Sequence of protein 1:
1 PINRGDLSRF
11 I

These two protein chains interact to form a complex.

Contacts between the two chains:
Residue V244 in protein 2 interacts with residue S8 in protein 1 (closest heavy-atom distance 3.9 Å).
Residue G243 in protein 2 is in contact with residue R4 in protein 1 (closest heavy-atom distance 2.7 Å).
Residue G307 in protein 2 is in contact with residue I2 in protein 1 (closest heavy-atom distance 3.6 Å).
Residue Y308 in protein 2 is in contact with residue G5 in protein 1 (closest heavy-atom distance 3.6 Å).
Residue N245 in protein 2 interacts with residue G5 in protein 1 (closest heavy-atom distance 3.2 Å).
Residue V195 in protein 2 interacts with residue G5 in protein 1 (closest heavy-atom distance 3.9 Å).
Residue G307 in protein 2 interacts with residue G5 in protein 1 (closest heavy-atom distance 2.5 Å).
Residue Y378 in protein 2 is in contact with residue I2 in protein 1 (closest heavy-atom distance 3.4 Å).
Residue G243 in protein 2 interacts with residue S8 in protein 1 (closest heavy-atom distance 2.9 Å).
Residue R321 in protein 2 interacts with residue G5 in protein 1 (closest heavy-atom distance 4.0 Å).
Residue G307 in protein 2 is in contact with residue R4 in protein 1 (closest heavy-atom distance 3.4 Å).
Residue G307 in protein 2 is in contact with residue D6 in protein 1 (closest heavy-atom distance 4.8 Å).
Residue G307 in protein 2 interacts with residue N3 in protein 1 (closest heavy-atom distance 4.1 Å).
Residue N245 in protein 2 interacts with residue D6 in protein 1 (closest heavy-atom distance 4.6 Å).
Residue R321 in protein 2 contacts residue D6 in protein 1 (closest heavy-atom distance 2.9 Å).
Residue R321 in protein 2 contacts residue R4 in protein 1 (closest heavy-atom distance 4.2 Å).
Residue Y308 in protein 2 is in contact with residue R4 in protein 1 (closest heavy-atom distance 3.5 Å).
Residue V244 in protein 2 interacts with residue R4 in protein 1 (closest heavy-atom distance 4.9 Å).
Residue V195 in protein 2 contacts residue D6 in protein 1 (closest heavy-atom distance 4.2 Å).
Residue N245 in protein 2 interacts with residue S8 in protein 1 (closest heavy-atom distance 4.9 Å).
Residue R321 in protein 2 contacts residue N3 in protein 1 (closest heavy-atom distance 3.5 Å).
Residue Y308 in protein 2 is in contact with residue S8 in protein 1 (closest heavy-atom distance 4.5 Å).
Residue E309 in protein 2 interacts with residue D6 in protein 1 (closest heavy-atom distance 4.8 Å).
Residue R321 in protein 2 is in contact with residue I2 in protein 1 (closest heavy-atom distance 3.4 Å).

Sequence of protein 2:
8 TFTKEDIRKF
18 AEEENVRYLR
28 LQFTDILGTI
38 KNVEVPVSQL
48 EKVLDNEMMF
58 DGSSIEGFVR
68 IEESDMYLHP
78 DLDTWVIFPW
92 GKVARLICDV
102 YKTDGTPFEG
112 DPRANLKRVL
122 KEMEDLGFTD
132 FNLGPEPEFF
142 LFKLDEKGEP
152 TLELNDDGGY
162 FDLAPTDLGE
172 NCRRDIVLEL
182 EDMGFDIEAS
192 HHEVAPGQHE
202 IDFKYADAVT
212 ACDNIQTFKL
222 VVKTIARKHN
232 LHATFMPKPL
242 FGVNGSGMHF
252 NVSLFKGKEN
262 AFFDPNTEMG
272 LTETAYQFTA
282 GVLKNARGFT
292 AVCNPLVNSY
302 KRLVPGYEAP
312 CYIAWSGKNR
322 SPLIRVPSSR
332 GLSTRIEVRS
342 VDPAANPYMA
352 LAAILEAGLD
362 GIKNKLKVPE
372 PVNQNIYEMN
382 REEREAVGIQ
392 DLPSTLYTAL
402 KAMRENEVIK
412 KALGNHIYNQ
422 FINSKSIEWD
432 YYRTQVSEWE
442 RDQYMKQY